This data describes a binding interaction between two proteins.

Sequence of protein 2:
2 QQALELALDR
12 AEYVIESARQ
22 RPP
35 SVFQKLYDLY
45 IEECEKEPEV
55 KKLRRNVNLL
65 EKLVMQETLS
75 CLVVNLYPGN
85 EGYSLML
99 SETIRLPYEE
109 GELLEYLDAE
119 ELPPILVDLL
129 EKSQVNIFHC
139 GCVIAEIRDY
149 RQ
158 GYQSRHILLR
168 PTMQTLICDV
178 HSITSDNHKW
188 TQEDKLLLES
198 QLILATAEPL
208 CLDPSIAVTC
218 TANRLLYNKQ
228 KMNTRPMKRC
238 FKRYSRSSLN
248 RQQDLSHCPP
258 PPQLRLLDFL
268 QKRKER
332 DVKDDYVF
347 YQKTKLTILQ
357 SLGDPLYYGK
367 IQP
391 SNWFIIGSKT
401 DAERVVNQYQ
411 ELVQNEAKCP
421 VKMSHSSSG

Sequence of protein 1:
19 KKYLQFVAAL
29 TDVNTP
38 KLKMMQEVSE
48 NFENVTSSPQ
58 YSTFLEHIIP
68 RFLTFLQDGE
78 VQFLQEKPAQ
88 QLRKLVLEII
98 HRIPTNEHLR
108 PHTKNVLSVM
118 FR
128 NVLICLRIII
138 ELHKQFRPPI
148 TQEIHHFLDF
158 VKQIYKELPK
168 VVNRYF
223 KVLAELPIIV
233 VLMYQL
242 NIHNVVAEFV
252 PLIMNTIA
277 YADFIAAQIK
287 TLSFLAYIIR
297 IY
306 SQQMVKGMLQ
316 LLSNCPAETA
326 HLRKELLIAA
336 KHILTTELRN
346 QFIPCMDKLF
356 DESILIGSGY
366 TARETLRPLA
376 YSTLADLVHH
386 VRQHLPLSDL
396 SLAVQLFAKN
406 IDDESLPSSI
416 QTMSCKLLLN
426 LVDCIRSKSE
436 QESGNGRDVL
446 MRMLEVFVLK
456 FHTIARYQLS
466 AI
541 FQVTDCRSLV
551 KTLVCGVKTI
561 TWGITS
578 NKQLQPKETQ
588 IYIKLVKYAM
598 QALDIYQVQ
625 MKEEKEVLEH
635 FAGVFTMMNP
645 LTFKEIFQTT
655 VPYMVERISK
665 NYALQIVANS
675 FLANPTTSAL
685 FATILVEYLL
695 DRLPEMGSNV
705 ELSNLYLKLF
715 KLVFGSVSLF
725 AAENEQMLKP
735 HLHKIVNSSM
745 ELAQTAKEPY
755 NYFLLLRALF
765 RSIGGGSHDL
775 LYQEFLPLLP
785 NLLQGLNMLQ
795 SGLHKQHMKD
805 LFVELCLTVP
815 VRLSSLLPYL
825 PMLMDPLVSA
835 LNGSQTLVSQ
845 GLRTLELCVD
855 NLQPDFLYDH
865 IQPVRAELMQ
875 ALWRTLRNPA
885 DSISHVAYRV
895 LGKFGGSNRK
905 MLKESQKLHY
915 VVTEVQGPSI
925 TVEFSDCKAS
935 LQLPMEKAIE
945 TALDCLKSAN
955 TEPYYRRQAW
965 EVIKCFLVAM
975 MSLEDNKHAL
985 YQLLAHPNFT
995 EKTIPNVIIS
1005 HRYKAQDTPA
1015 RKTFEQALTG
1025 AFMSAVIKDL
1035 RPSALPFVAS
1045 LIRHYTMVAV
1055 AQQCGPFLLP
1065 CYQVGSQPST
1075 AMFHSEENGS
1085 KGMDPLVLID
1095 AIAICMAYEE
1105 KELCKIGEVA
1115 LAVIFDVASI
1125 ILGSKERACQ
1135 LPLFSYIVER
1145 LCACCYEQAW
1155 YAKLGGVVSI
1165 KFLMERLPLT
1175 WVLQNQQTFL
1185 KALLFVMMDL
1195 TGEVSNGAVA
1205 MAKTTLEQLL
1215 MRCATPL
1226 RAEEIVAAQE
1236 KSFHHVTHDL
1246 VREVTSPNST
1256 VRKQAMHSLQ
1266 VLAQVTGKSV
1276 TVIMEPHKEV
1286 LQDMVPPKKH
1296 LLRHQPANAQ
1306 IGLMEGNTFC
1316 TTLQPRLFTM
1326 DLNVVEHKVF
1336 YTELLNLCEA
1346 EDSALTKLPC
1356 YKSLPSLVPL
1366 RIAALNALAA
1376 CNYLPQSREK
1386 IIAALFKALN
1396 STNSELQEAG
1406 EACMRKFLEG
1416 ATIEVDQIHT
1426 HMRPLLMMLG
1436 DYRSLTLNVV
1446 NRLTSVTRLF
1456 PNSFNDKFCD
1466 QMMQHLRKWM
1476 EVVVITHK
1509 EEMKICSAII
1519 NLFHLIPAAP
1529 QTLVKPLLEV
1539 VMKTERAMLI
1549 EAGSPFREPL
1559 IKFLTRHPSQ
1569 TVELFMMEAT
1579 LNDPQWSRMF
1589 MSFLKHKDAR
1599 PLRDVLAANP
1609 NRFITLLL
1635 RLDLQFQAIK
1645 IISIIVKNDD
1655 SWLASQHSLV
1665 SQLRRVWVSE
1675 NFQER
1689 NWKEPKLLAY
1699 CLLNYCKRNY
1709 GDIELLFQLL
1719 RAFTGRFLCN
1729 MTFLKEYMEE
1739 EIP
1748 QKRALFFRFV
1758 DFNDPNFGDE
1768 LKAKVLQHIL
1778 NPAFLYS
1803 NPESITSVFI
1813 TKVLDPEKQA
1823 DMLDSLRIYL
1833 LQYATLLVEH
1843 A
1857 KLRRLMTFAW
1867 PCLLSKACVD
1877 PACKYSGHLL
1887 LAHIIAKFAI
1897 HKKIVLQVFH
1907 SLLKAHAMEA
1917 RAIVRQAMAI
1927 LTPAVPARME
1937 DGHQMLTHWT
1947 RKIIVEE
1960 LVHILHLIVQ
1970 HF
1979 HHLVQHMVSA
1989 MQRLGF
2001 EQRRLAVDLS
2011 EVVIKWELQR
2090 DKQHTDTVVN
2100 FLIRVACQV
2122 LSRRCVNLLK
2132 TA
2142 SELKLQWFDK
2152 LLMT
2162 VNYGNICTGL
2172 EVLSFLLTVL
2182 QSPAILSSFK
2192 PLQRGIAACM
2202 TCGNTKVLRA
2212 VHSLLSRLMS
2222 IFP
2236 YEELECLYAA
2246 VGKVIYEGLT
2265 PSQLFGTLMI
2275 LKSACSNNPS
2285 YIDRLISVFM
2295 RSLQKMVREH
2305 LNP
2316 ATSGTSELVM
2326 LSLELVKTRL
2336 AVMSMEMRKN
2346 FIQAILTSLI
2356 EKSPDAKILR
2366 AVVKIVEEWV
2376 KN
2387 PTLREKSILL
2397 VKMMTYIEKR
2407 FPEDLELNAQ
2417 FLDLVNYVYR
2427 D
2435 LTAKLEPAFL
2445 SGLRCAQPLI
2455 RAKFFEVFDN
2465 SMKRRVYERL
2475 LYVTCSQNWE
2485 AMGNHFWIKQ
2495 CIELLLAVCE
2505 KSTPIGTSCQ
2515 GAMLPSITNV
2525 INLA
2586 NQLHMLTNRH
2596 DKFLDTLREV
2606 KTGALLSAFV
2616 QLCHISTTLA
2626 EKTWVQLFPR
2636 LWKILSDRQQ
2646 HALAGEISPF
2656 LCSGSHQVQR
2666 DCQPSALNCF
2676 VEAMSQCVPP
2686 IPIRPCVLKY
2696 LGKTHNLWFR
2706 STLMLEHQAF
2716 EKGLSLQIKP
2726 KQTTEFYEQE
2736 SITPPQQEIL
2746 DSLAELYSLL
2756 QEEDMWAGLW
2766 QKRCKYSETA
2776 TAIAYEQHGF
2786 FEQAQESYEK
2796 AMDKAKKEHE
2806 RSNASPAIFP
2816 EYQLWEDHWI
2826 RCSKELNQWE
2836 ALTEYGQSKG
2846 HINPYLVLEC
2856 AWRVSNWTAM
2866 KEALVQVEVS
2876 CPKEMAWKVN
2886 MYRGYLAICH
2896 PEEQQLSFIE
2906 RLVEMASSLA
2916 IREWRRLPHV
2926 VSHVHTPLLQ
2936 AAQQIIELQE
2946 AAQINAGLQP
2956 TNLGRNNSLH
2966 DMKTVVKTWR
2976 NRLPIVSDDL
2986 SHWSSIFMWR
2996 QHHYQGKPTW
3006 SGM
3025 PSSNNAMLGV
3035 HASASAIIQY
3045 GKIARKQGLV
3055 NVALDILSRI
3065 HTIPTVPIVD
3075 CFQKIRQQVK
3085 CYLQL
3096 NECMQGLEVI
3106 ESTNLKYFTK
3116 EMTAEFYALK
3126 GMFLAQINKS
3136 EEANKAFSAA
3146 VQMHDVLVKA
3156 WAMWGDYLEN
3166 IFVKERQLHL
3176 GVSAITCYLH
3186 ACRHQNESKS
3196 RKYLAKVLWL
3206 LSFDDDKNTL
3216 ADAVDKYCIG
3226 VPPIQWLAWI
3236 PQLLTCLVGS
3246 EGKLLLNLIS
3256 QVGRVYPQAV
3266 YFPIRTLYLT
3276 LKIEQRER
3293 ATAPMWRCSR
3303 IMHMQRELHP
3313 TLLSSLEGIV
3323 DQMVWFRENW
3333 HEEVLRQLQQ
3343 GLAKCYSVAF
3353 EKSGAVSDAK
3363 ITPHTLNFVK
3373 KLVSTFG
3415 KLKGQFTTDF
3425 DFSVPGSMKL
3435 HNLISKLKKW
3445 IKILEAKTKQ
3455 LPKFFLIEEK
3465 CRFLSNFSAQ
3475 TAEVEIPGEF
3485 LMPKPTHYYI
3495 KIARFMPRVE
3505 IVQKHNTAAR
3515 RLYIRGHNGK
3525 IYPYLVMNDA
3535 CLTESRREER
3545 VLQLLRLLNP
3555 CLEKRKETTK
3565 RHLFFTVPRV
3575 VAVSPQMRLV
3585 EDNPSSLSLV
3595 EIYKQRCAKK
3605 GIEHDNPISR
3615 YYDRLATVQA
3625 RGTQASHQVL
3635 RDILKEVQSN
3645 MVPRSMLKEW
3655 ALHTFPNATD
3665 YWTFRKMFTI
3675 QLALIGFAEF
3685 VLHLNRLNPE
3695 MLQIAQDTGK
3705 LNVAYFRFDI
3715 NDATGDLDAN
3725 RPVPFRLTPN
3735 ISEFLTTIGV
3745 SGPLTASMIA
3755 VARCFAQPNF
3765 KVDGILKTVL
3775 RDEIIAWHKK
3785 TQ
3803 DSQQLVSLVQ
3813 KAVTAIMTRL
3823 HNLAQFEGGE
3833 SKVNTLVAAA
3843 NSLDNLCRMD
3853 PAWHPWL

Contacts between the two chains:
Residue E3192 in protein 1 is in contact with residue T400 in protein 2 (closest heavy-atom distance 4.3 Å).
Residue Y2817 in protein 1 contacts residue Q260 in protein 2 (closest heavy-atom distance 3.7 Å).
Residue E3192 in protein 1 contacts residue D401 in protein 2 (closest heavy-atom distance 3.4 Å).
Residue R2806 in protein 1 is in contact with residue R248 in protein 2 (closest heavy-atom distance 3.4 Å).
Residue V3260 in protein 1 is in contact with residue P361 in protein 2 (closest heavy-atom distance 4.0 Å).
Residue L817 in protein 1 contacts residue L412 in protein 2 (closest heavy-atom distance 3.7 Å).
Residue S818 in protein 1 is in contact with residue L412 in protein 2 (closest heavy-atom distance 4.3 Å).
Residue P3228 in protein 1 is in contact with residue P361 in protein 2 (closest heavy-atom distance 3.7 Å).
Residue L780 in protein 1 contacts residue P369 in protein 2 (closest heavy-atom distance 3.8 Å).
Residue L821 in protein 1 interacts with residue L412 in protein 2 (closest heavy-atom distance 4.0 Å).
Residue K2801 in protein 1 interacts with residue L264 in protein 2 (closest heavy-atom distance 3.7 Å).
Residue Y2840 in protein 1 interacts with residue R262 in protein 2 (closest heavy-atom distance 3.6 Å).
Residue H3189 in protein 1 contacts residue K399 in protein 2 (closest heavy-atom distance 3.1 Å).
Residue K2844 in protein 1 is in contact with residue K269 in protein 2 (closest heavy-atom distance 4.0 Å).
Residue Q857 in protein 1 interacts with residue E411 in protein 2 (closest heavy-atom distance 4.3 Å).
Residue Q857 in protein 1 contacts residue R404 in protein 2 (closest heavy-atom distance 4.4 Å).
Residue H2804 in protein 1 is in contact with residue P258 in protein 2 (closest heavy-atom distance 3.4 Å).
Residue H2846 in protein 1 is in contact with residue R262 in protein 2 (closest heavy-atom distance 3.4 Å).
Residue M2797 in protein 1 interacts with residue L264 in protein 2 (closest heavy-atom distance 3.7 Å).
Residue S819 in protein 1 interacts with residue I367 in protein 2 (closest heavy-atom distance 4.2 Å).
Residue M2797 in protein 1 contacts residue L261 in protein 2 (closest heavy-atom distance 3.9 Å).
Residue R816 in protein 1 contacts residue E416 in protein 2 (closest heavy-atom distance 3.9 Å).
Residue R2806 in protein 1 contacts residue L252 in protein 2 (closest heavy-atom distance 3.6 Å).
Residue F2814 in protein 1 is in contact with residue Q260 in protein 2 (closest heavy-atom distance 4.4 Å).
Residue Q777 in protein 1 contacts residue P369 in protein 2 (closest heavy-atom distance 3.9 Å).
Residue R3188 in protein 1 interacts with residue K399 in protein 2 (closest heavy-atom distance 3.9 Å).
Residue W2824 in protein 1 interacts with residue L263 in protein 2 (closest heavy-atom distance 4.3 Å).
Residue E2821 in protein 1 contacts residue L263 in protein 2 (closest heavy-atom distance 3.8 Å).
Residue L821 in protein 1 interacts with residue Q408 in protein 2 (closest heavy-atom distance 3.6 Å).
Residue Y2817 in protein 1 is in contact with residue L261 in protein 2 (closest heavy-atom distance 3.6 Å).
Residue V3260 in protein 1 is in contact with residue L362 in protein 2 (closest heavy-atom distance 4.4 Å).
Residue T2729 in protein 1 interacts with residue R240 in protein 2 (closest heavy-atom distance 4.1 Å).
Residue N3191 in protein 1 interacts with residue S398 in protein 2 (closest heavy-atom distance 2.4 Å).
Residue A2836 in protein 1 interacts with residue F266 in protein 2 (closest heavy-atom distance 3.8 Å).
Residue S818 in protein 1 contacts residue E416 in protein 2 (closest heavy-atom distance 4.4 Å).
Residue Y823 in protein 1 contacts residue N392 in protein 2 (closest heavy-atom distance 4.5 Å).
Residue D773 in protein 1 is in contact with residue Q348 in protein 2 (closest heavy-atom distance 4.1 Å).
Residue Y2732 in protein 1 interacts with residue P233 in protein 2 (closest heavy-atom distance 4.3 Å).
Residue E2805 in protein 1 interacts with residue L252 in protein 2 (closest heavy-atom distance 3.1 Å).
Residue M2797 in protein 1 is in contact with residue L263 in protein 2 (closest heavy-atom distance 3.6 Å).
Residue Q777 in protein 1 contacts residue Q348 in protein 2 (closest heavy-atom distance 3.5 Å).
Residue P784 in protein 1 interacts with residue N392 in protein 2 (closest heavy-atom distance 3.4 Å).
Residue P822 in protein 1 contacts residue F394 in protein 2 (closest heavy-atom distance 3.5 Å).
Residue H3491 in protein 1 interacts with residue I395 in protein 2 (closest heavy-atom distance 3.8 Å).
Residue Y2840 in protein 1 interacts with residue F266 in protein 2 (closest heavy-atom distance 3.6 Å).
Residue N855 in protein 1 is in contact with residue L412 in protein 2 (closest heavy-atom distance 4.0 Å).
Residue Q857 in protein 1 interacts with residue Q408 in protein 2 (closest heavy-atom distance 2.8 Å).
Residue L856 in protein 1 interacts with residue Q408 in protein 2 (closest heavy-atom distance 3.5 Å).
Residue N855 in protein 1 is in contact with residue Q408 in protein 2 (closest heavy-atom distance 4.2 Å).
Residue L821 in protein 1 is in contact with residue V405 in protein 2 (closest heavy-atom distance 4.5 Å).
Residue D863 in protein 1 is in contact with residue R404 in protein 2 (closest heavy-atom distance 3.6 Å).
Residue V3260 in protein 1 is in contact with residue D360 in protein 2 (closest heavy-atom distance 4.0 Å).
Residue N3191 in protein 1 is in contact with residue T400 in protein 2 (closest heavy-atom distance 3.3 Å).
Residue Y2840 in protein 1 interacts with residue L263 in protein 2 (closest heavy-atom distance 3.3 Å).
Residue L821 in protein 1 is in contact with residue Y409 in protein 2 (closest heavy-atom distance 4.1 Å).
Residue F860 in protein 1 interacts with residue R404 in protein 2 (closest heavy-atom distance 3.8 Å).
Residue E2794 in protein 1 interacts with residue L267 in protein 2 (closest heavy-atom distance 4.2 Å).
Residue R3259 in protein 1 interacts with residue G359 in protein 2 (closest heavy-atom distance 3.2 Å).
Residue F860 in protein 1 interacts with residue Q408 in protein 2 (closest heavy-atom distance 4.3 Å).
Residue E2821 in protein 1 contacts residue R262 in protein 2 (closest heavy-atom distance 3.9 Å).